Sequence of protein 1:
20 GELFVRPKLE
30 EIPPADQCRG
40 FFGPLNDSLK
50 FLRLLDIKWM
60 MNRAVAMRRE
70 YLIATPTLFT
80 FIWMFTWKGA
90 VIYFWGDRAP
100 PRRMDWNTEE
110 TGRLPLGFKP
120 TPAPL

Sequence of protein 2:
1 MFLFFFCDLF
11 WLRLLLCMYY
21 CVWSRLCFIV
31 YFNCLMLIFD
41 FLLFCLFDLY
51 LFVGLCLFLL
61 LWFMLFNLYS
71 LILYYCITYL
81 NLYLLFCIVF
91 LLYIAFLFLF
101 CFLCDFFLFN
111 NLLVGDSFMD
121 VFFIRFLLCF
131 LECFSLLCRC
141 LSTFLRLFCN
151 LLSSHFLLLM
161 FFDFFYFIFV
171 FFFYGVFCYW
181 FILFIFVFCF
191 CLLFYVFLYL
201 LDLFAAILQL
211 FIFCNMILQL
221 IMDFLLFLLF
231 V

These two protein chains interact to form a complex.

Interface contacts:
Residue V121 in protein 2 interacts with residue N61 in protein 1 (closest heavy-atom distance 3.0 Å).
Residue R125 in protein 2 interacts with residue V64 in protein 1 (closest heavy-atom distance 3.5 Å).
Residue L97 in protein 2 contacts residue I81 in protein 1 (closest heavy-atom distance 4.0 Å).
Residue I94 in protein 2 contacts residue F84 in protein 1 (closest heavy-atom distance 4.2 Å).
Residue F122 in protein 2 interacts with residue F40 in protein 1 (closest heavy-atom distance 4.2 Å).
Residue L112 in protein 2 contacts residue L77 in protein 1 (closest heavy-atom distance 3.8 Å).
Residue L226 in protein 2 is in contact with residue E21 in protein 1 (closest heavy-atom distance 3.9 Å).
Residue F134 in protein 2 is in contact with residue F80 in protein 1 (closest heavy-atom distance 4.0 Å).
Residue F107 in protein 2 is in contact with residue R25 in protein 1 (closest heavy-atom distance 3.5 Å).
Residue D120 in protein 2 interacts with residue K57 in protein 1 (closest heavy-atom distance 3.0 Å).
Residue C101 in protein 2 contacts residue F78 in protein 1 (closest heavy-atom distance 3.9 Å).
Residue V121 in protein 2 contacts residue I72 in protein 1 (closest heavy-atom distance 4.1 Å).
Residue F109 in protein 2 is in contact with residue T74 in protein 1 (closest heavy-atom distance 3.6 Å).
Residue F130 in protein 2 is in contact with residue F80 in protein 1 (closest heavy-atom distance 3.4 Å).
Residue N111 in protein 2 interacts with residue G20 in protein 1 (closest heavy-atom distance 3.8 Å).
Residue L226 in protein 2 is in contact with residue L22 in protein 1 (closest heavy-atom distance 4.0 Å).
Residue F126 in protein 2 contacts residue I72 in protein 1 (closest heavy-atom distance 3.8 Å).
Residue F109 in protein 2 contacts residue A73 in protein 1 (closest heavy-atom distance 3.3 Å).
Residue F227 in protein 2 interacts with residue L22 in protein 1 (closest heavy-atom distance 4.0 Å).
Residue F109 in protein 2 is in contact with residue L77 in protein 1 (closest heavy-atom distance 3.6 Å).
Residue L228 in protein 2 interacts with residue L22 in protein 1 (closest heavy-atom distance 3.7 Å).
Residue L112 in protein 2 interacts with residue A73 in protein 1 (closest heavy-atom distance 4.0 Å).
Residue C133 in protein 2 is in contact with residue L77 in protein 1 (closest heavy-atom distance 3.6 Å).
Residue F98 in protein 2 is in contact with residue I81 in protein 1 (closest heavy-atom distance 3.6 Å).
Residue F90 in protein 2 contacts residue F84 in protein 1 (closest heavy-atom distance 3.9 Å).
Residue F107 in protein 2 interacts with residue F23 in protein 1 (closest heavy-atom distance 3.5 Å).
Residue F122 in protein 2 contacts residue K57 in protein 1 (closest heavy-atom distance 4.0 Å).
Residue F123 in protein 2 contacts residue K57 in protein 1 (closest heavy-atom distance 3.9 Å).
Residue L137 in protein 2 interacts with residue F80 in protein 1 (closest heavy-atom distance 4.0 Å).
Residue F122 in protein 2 interacts with residue M60 in protein 1 (closest heavy-atom distance 3.8 Å).
Residue L226 in protein 2 contacts residue G20 in protein 1 (closest heavy-atom distance 3.7 Å).
Residue F90 in protein 2 contacts residue T85 in protein 1 (closest heavy-atom distance 4.3 Å).
Residue L141 in protein 2 is in contact with residue F84 in protein 1 (closest heavy-atom distance 4.2 Å).
Residue N110 in protein 2 interacts with residue E69 in protein 1 (closest heavy-atom distance 3.5 Å).
Residue N110 in protein 2 is in contact with residue Y70 in protein 1 (closest heavy-atom distance 3.4 Å).
Residue C129 in protein 2 contacts residue T76 in protein 1 (closest heavy-atom distance 4.2 Å).
Residue F122 in protein 2 is in contact with residue I56 in protein 1 (closest heavy-atom distance 3.5 Å).
Residue F86 in protein 2 is in contact with residue F84 in protein 1 (closest heavy-atom distance 4.1 Å).
Residue F107 in protein 2 is in contact with residue Y70 in protein 1 (closest heavy-atom distance 3.5 Å).
Residue R125 in protein 2 contacts residue E69 in protein 1 (closest heavy-atom distance 3.9 Å).
Residue L113 in protein 2 is in contact with residue I72 in protein 1 (closest heavy-atom distance 3.9 Å).
Residue C133 in protein 2 contacts residue T76 in protein 1 (closest heavy-atom distance 4.0 Å).
Residue F126 in protein 2 is in contact with residue M60 in protein 1 (closest heavy-atom distance 4.1 Å).
Residue L113 in protein 2 is in contact with residue V64 in protein 1 (closest heavy-atom distance 4.1 Å).
Residue V121 in protein 2 interacts with residue V64 in protein 1 (closest heavy-atom distance 4.0 Å).
Residue C133 in protein 2 is in contact with residue F80 in protein 1 (closest heavy-atom distance 3.5 Å).
Residue S117 in protein 2 interacts with residue V64 in protein 1 (closest heavy-atom distance 3.7 Å).
Residue N110 in protein 2 interacts with residue F23 in protein 1 (closest heavy-atom distance 3.8 Å).
Residue F106 in protein 2 contacts residue T74 in protein 1 (closest heavy-atom distance 3.6 Å).
Residue L136 in protein 2 is in contact with residue L77 in protein 1 (closest heavy-atom distance 3.7 Å).
Residue V121 in protein 2 contacts residue M60 in protein 1 (closest heavy-atom distance 3.7 Å).
Residue L113 in protein 2 interacts with residue E69 in protein 1 (closest heavy-atom distance 4.0 Å).
Residue N110 in protein 2 interacts with residue R67 in protein 1 (closest heavy-atom distance 4.2 Å).
Residue F106 in protein 2 contacts residue Y70 in protein 1 (closest heavy-atom distance 3.5 Å).
Residue F123 in protein 2 interacts with residue F40 in protein 1 (closest heavy-atom distance 3.7 Å).
Residue C129 in protein 2 contacts residue A73 in protein 1 (closest heavy-atom distance 4.0 Å).
Residue L137 in protein 2 contacts residue F84 in protein 1 (closest heavy-atom distance 3.6 Å).
Residue F126 in protein 2 is in contact with residue T76 in protein 1 (closest heavy-atom distance 3.8 Å).
Residue F109 in protein 2 interacts with residue F78 in protein 1 (closest heavy-atom distance 3.8 Å).
Residue C101 in protein 2 interacts with residue I81 in protein 1 (closest heavy-atom distance 4.2 Å).